These two protein chains interact to form a complex.

Sequence of protein 2:
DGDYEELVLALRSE

Sequence of protein 1:
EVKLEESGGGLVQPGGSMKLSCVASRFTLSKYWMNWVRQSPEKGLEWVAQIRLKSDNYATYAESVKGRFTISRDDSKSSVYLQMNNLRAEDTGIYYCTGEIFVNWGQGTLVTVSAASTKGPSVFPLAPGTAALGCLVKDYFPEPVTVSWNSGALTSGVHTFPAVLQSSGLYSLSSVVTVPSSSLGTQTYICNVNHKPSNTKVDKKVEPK

Interface contacts:
Residue N105 in protein 1 interacts with residue Y7 in protein 2 (closest heavy-atom distance 3.6 Å).
Residue W33 in protein 1 interacts with residue R15 in protein 2 (closest heavy-atom distance 3.7 Å).
Residue Y32 in protein 1 contacts residue E8 in protein 2 (closest heavy-atom distance 3.4 Å).
Residue F27 in protein 1 interacts with residue Y7 in protein 2 (closest heavy-atom distance 3.6 Å).
Residue R52 in protein 1 interacts with residue E17 in protein 2 (closest heavy-atom distance 3.3 Å).
Residue Y32 in protein 1 contacts residue R15 in protein 2 (closest heavy-atom distance 4.1 Å).
Residue W33 in protein 1 interacts with residue E17 in protein 2 (closest heavy-atom distance 3.5 Å).
Residue I102 in protein 1 interacts with residue V11 in protein 2 (closest heavy-atom distance 3.8 Å).
Residue G100 in protein 1 interacts with residue Y7 in protein 2 (closest heavy-atom distance 4.3 Å).
Residue E101 in protein 1 contacts residue Y7 in protein 2 (closest heavy-atom distance 3.8 Å).
Residue L53 in protein 1 is in contact with residue R15 in protein 2 (closest heavy-atom distance 4.0 Å).
Residue D56 in protein 1 contacts residue E17 in protein 2 (closest heavy-atom distance 3.1 Å).
Residue W33 in protein 1 interacts with residue S16 in protein 2 (closest heavy-atom distance 3.9 Å).
Residue E101 in protein 1 contacts residue V11 in protein 2 (closest heavy-atom distance 3.5 Å).
Residue E101 in protein 1 is in contact with residue R15 in protein 2 (closest heavy-atom distance 2.7 Å).
Residue V104 in protein 1 interacts with residue Y7 in protein 2 (closest heavy-atom distance 4.5 Å).
Residue I102 in protein 1 is in contact with residue Y7 in protein 2 (closest heavy-atom distance 3.7 Å).
Residue K31 in protein 1 contacts residue R15 in protein 2 (closest heavy-atom distance 2.8 Å).
Residue Y32 in protein 1 contacts residue V11 in protein 2 (closest heavy-atom distance 3.8 Å).
Residue I102 in protein 1 is in contact with residue L14 in protein 2 (closest heavy-atom distance 3.8 Å).
Residue Y32 in protein 1 contacts residue Y7 in protein 2 (closest heavy-atom distance 3.6 Å).
Residue K31 in protein 1 is in contact with residue E8 in protein 2 (closest heavy-atom distance 2.8 Å).
Residue I102 in protein 1 interacts with residue L10 in protein 2 (closest heavy-atom distance 3.8 Å).